These two protein chains interact to form a complex.

Sequence of chain A:
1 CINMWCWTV

Contacts between the two chains:
Residue V152 in chain B interacts with residue W5 in chain A (closest heavy-atom distance 4.5 Å).
Residue T73 in chain B contacts residue W5 in chain A (closest heavy-atom distance 3.1 Å).
Residue F33 in chain B contacts residue C1 in chain A (closest heavy-atom distance 4.6 Å).
Residue Y159 in chain B is in contact with residue C1 in chain A (closest heavy-atom distance 3.0 Å).
Residue T80 in chain B contacts residue V9 in chain A (closest heavy-atom distance 3.5 Å).
Residue H114 in chain B is in contact with residue W5 in chain A (closest heavy-atom distance 3.5 Å).
Residue E63 in chain B is in contact with residue I2 in chain A (closest heavy-atom distance 3.2 Å).
Residue W147 in chain B interacts with residue T8 in chain A (closest heavy-atom distance 2.8 Å).
Residue H70 in chain B interacts with residue W5 in chain A (closest heavy-atom distance 3.2 Å).
Residue Q155 in chain B interacts with residue W7 in chain A (closest heavy-atom distance 2.9 Å).
Residue A69 in chain B contacts residue W5 in chain A (closest heavy-atom distance 4.3 Å).
Residue M5 in chain B contacts residue C1 in chain A (closest heavy-atom distance 3.8 Å).
Residue Y159 in chain B interacts with residue I2 in chain A (closest heavy-atom distance 3.8 Å).
Residue E63 in chain B is in contact with residue C1 in chain A (closest heavy-atom distance 3.5 Å).
Residue A150 in chain B contacts residue W7 in chain A (closest heavy-atom distance 4.2 Å).
Residue Y123 in chain B interacts with residue V9 in chain A (closest heavy-atom distance 4.2 Å).
Residue W147 in chain B contacts residue V9 in chain A (closest heavy-atom distance 4.1 Å).
Residue L81 in chain B is in contact with residue V9 in chain A (closest heavy-atom distance 3.7 Å).
Residue H70 in chain B interacts with residue N3 in chain A (closest heavy-atom distance 4.9 Å).
Residue D77 in chain B contacts residue V9 in chain A (closest heavy-atom distance 3.0 Å).
Residue M45 in chain B is in contact with residue I2 in chain A (closest heavy-atom distance 4.3 Å).
Residue F9 in chain B contacts residue I2 in chain A (closest heavy-atom distance 4.6 Å).
Residue R97 in chain B contacts residue W5 in chain A (closest heavy-atom distance 3.1 Å).
Residue R97 in chain B is in contact with residue W7 in chain A (closest heavy-atom distance 4.6 Å).
Residue T73 in chain B is in contact with residue C6 in chain A (closest heavy-atom distance 4.0 Å).
Residue D77 in chain B contacts residue W7 in chain A (closest heavy-atom distance 4.7 Å).
Residue K66 in chain B interacts with residue I2 in chain A (closest heavy-atom distance 3.3 Å).
Residue Y171 in chain B interacts with residue C1 in chain A (closest heavy-atom distance 2.9 Å).
Residue Y116 in chain B is in contact with residue V9 in chain A (closest heavy-atom distance 4.1 Å).
Residue L156 in chain B is in contact with residue N3 in chain A (closest heavy-atom distance 3.9 Å).
Residue T73 in chain B is in contact with residue W7 in chain A (closest heavy-atom distance 3.3 Å).
Residue Y7 in chain B contacts residue C1 in chain A (closest heavy-atom distance 2.5 Å).
Residue K66 in chain B is in contact with residue N3 in chain A (closest heavy-atom distance 4.1 Å).
Residue Y99 in chain B is in contact with residue I2 in chain A (closest heavy-atom distance 3.4 Å).
Residue K66 in chain B interacts with residue M4 in chain A (closest heavy-atom distance 4.6 Å).
Residue W147 in chain B is in contact with residue W7 in chain A (closest heavy-atom distance 3.6 Å).
Residue V67 in chain B contacts residue I2 in chain A (closest heavy-atom distance 3.6 Å).
Residue T143 in chain B interacts with residue V9 in chain A (closest heavy-atom distance 3.0 Å).
Residue L156 in chain B is in contact with residue W5 in chain A (closest heavy-atom distance 4.5 Å).
Residue T143 in chain B interacts with residue T8 in chain A (closest heavy-atom distance 4.7 Å).
Residue T163 in chain B is in contact with residue C1 in chain A (closest heavy-atom distance 4.4 Å).
Residue Y99 in chain B interacts with residue N3 in chain A (closest heavy-atom distance 2.9 Å).
Residue Y7 in chain B contacts residue I2 in chain A (closest heavy-atom distance 3.2 Å).
Residue W147 in chain B interacts with residue W5 in chain A (closest heavy-atom distance 3.4 Å).
Residue K146 in chain B contacts residue T8 in chain A (closest heavy-atom distance 3.3 Å).
Residue K66 in chain B is in contact with residue C1 in chain A (closest heavy-atom distance 3.6 Å).
Residue Y59 in chain B contacts residue C1 in chain A (closest heavy-atom distance 4.0 Å).
Residue V76 in chain B is in contact with residue T8 in chain A (closest heavy-atom distance 3.5 Å).
Residue W167 in chain B interacts with residue C1 in chain A (closest heavy-atom distance 3.5 Å).
Residue Y159 in chain B contacts residue N3 in chain A (closest heavy-atom distance 3.5 Å).
Residue T142 in chain B is in contact with residue V9 in chain A (closest heavy-atom distance 4.9 Å).
Residue D77 in chain B is in contact with residue T8 in chain A (closest heavy-atom distance 3.3 Å).
Residue Y84 in chain B contacts residue V9 in chain A (closest heavy-atom distance 3.2 Å).
Residue T73 in chain B is in contact with residue T8 in chain A (closest heavy-atom distance 3.8 Å).
Residue V152 in chain B interacts with residue W7 in chain A (closest heavy-atom distance 3.6 Å).
Residue K146 in chain B interacts with residue V9 in chain A (closest heavy-atom distance 3.9 Å).
Residue Y99 in chain B is in contact with residue W5 in chain A (closest heavy-atom distance 4.3 Å).

Sequence of chain B:
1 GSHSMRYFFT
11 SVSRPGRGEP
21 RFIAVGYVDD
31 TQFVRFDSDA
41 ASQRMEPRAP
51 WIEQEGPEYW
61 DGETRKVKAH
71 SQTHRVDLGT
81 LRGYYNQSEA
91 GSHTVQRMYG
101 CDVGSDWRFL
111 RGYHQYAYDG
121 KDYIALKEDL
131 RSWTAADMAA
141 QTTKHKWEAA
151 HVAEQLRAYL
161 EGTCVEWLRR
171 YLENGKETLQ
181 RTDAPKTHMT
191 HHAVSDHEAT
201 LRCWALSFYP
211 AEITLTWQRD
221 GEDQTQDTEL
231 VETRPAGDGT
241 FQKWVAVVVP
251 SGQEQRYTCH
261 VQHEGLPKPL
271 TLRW